These two protein chains interact to form a complex.

Interface contacts:
Residue W12 in protein 1 is in contact with residue E10 in protein 2 (closest heavy-atom distance 3.4 Å).
Residue I11 in protein 1 is in contact with residue H13 in protein 2 (closest heavy-atom distance 3.6 Å).
Residue W12 in protein 1 is in contact with residue L11 in protein 2 (closest heavy-atom distance 4.4 Å).
Residue W12 in protein 1 interacts with residue H13 in protein 2 (closest heavy-atom distance 4.8 Å).
Residue W12 in protein 1 is in contact with residue C12 in protein 2 (closest heavy-atom distance 4.3 Å).

Sequence of protein 1:
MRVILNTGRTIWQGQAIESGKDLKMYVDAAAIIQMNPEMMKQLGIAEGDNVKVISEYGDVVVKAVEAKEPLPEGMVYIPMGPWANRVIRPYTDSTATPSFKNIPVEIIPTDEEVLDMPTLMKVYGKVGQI

Sequence of protein 2:
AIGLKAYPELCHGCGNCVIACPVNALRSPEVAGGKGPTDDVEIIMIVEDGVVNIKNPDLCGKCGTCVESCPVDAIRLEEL